Sequence of protein 1:
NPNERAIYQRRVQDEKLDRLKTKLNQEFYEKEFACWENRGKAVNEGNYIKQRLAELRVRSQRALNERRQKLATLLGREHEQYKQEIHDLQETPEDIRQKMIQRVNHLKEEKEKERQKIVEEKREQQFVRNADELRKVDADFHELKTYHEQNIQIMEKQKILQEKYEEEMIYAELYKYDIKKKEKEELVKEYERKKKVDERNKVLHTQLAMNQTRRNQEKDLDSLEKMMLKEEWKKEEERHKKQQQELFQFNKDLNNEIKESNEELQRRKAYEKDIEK

Interface contacts:
Residue L65 in protein 1 contacts residue Q114 in protein 2 (closest heavy-atom distance 3.9 Å).
Residue R69 in protein 1 contacts residue Q114 in protein 2 (closest heavy-atom distance 3.0 Å).
Residue Y60 in protein 1 interacts with residue I128 in protein 2 (closest heavy-atom distance 4.9 Å).
Residue I61 in protein 1 contacts residue L125 in protein 2 (closest heavy-atom distance 3.7 Å).
Residue Y60 in protein 1 is in contact with residue L125 in protein 2 (closest heavy-atom distance 3.4 Å).
Residue E57 in protein 1 is in contact with residue L125 in protein 2 (closest heavy-atom distance 3.1 Å).
Residue Y60 in protein 1 contacts residue E124 in protein 2 (closest heavy-atom distance 4.8 Å).
Residue R64 in protein 1 is in contact with residue E124 in protein 2 (closest heavy-atom distance 2.9 Å).
Residue Y60 in protein 1 contacts residue I121 in protein 2 (closest heavy-atom distance 4.4 Å).
Residue L68 in protein 1 is in contact with residue M117 in protein 2 (closest heavy-atom distance 3.4 Å).
Residue R64 in protein 1 contacts residue I121 in protein 2 (closest heavy-atom distance 3.5 Å).
Residue I61 in protein 1 contacts residue I118 in protein 2 (closest heavy-atom distance 4.2 Å).
Residue R69 in protein 1 interacts with residue M117 in protein 2 (closest heavy-atom distance 5.0 Å).
Residue I61 in protein 1 contacts residue I121 in protein 2 (closest heavy-atom distance 3.7 Å).

Sequence of protein 2:
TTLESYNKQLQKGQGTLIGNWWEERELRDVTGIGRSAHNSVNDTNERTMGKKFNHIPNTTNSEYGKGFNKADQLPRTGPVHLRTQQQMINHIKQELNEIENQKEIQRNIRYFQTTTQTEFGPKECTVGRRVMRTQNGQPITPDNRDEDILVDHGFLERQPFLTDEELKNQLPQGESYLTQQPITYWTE

These two protein chains interact to form a complex.